Sequence of chain A:
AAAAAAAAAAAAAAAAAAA

Interface contacts:
Residue Y41 in chain B interacts with residue A1 in chain A (closest heavy-atom distance 3.6 Å).
Residue F34 in chain B is in contact with residue A11 in chain A (closest heavy-atom distance 4.6 Å).
Residue V30 in chain B interacts with residue A14 in chain A (closest heavy-atom distance 4.4 Å).
Residue F34 in chain B interacts with residue A3 in chain A (closest heavy-atom distance 4.9 Å).
Residue T68 in chain B interacts with residue A4 in chain A (closest heavy-atom distance 3.6 Å).
Residue Y61 in chain B contacts residue A1 in chain A (closest heavy-atom distance 4.0 Å).
Residue T68 in chain B is in contact with residue A5 in chain A (closest heavy-atom distance 3.3 Å).
Residue S64 in chain B is in contact with residue A1 in chain A (closest heavy-atom distance 3.6 Å).
Residue F34 in chain B is in contact with residue A8 in chain A (closest heavy-atom distance 3.6 Å).
Residue L72 in chain B contacts residue A9 in chain A (closest heavy-atom distance 4.1 Å).
Residue F34 in chain B is in contact with residue A7 in chain A (closest heavy-atom distance 3.7 Å).
Residue Y41 in chain B contacts residue A3 in chain A (closest heavy-atom distance 4.8 Å).
Residue L72 in chain B is in contact with residue A8 in chain A (closest heavy-atom distance 4.5 Å).
Residue L72 in chain B contacts residue A12 in chain A (closest heavy-atom distance 4.6 Å).
Residue I26 in chain B contacts residue A14 in chain A (closest heavy-atom distance 4.7 Å).
Residue I37 in chain B is in contact with residue A3 in chain A (closest heavy-atom distance 5.0 Å).
Residue I26 in chain B interacts with residue A18 in chain A (closest heavy-atom distance 4.5 Å).
Residue T60 in chain B contacts residue A1 in chain A (closest heavy-atom distance 3.4 Å).
Residue V30 in chain B contacts residue A11 in chain A (closest heavy-atom distance 3.7 Å).
Residue I65 in chain B is in contact with residue A4 in chain A (closest heavy-atom distance 3.8 Å).
Residue Y83 in chain B is in contact with residue A19 in chain A (closest heavy-atom distance 3.8 Å).
Residue S76 in chain B contacts residue A12 in chain A (closest heavy-atom distance 4.1 Å).
Residue I37 in chain B is in contact with residue A7 in chain A (closest heavy-atom distance 4.5 Å).
Residue L72 in chain B is in contact with residue A5 in chain A (closest heavy-atom distance 4.1 Å).
Residue S64 in chain B interacts with residue A4 in chain A (closest heavy-atom distance 3.8 Å).

Sequence of chain B:
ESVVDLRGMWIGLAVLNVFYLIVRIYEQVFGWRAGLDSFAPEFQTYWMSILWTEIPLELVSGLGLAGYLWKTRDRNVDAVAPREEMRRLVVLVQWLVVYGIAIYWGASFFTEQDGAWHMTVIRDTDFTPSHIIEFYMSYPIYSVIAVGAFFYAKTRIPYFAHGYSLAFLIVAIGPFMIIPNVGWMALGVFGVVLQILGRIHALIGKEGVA

The following describes two proteins that form a bound complex.